Contacts between the two chains:
Residue D994 in the second protein interacts with residue E79 in the first protein (closest heavy-atom distance 4.0 Å).
Residue R997 in the second protein is in contact with residue T86 in the first protein (closest heavy-atom distance 4.7 Å).
Residue R997 in the second protein contacts residue E79 in the first protein (closest heavy-atom distance 4.2 Å).
Residue D994 in the second protein interacts with residue E78 in the first protein (closest heavy-atom distance 4.9 Å).

The following describes two proteins that form a bound complex.

Sequence of the first protein:
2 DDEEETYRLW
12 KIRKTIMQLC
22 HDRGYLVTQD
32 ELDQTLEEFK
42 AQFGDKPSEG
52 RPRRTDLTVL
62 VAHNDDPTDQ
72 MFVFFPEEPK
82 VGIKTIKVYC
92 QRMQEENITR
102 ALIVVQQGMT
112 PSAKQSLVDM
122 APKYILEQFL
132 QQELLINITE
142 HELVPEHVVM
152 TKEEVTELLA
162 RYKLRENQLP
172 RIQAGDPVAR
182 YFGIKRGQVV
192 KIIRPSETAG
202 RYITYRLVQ

Sequence of the second protein:
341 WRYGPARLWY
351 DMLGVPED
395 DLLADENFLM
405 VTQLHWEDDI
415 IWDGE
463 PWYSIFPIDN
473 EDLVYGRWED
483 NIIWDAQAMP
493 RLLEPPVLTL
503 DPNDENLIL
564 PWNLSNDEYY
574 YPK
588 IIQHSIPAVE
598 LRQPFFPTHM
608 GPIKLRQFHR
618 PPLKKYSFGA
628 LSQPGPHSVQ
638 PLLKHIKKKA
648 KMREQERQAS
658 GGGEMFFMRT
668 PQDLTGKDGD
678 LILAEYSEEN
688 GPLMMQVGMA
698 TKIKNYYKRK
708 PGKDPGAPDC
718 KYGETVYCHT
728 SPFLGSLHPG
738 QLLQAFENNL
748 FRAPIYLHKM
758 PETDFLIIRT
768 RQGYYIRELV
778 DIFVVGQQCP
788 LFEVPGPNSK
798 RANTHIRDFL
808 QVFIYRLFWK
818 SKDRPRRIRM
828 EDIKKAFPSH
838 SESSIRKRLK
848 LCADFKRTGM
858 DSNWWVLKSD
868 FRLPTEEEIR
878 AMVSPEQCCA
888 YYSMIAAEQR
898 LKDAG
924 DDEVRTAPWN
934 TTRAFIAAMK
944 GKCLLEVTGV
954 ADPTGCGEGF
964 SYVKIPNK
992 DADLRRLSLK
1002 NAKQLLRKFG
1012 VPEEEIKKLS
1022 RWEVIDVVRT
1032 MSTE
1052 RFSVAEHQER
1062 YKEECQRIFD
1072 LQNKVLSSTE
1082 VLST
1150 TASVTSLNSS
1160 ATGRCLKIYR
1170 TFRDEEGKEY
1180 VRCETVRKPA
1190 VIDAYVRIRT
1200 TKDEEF